The following describes two proteins that form a bound complex.

Residue-level contacts at the interface:
Residue I192 in protein 1 contacts residue M183 in protein 2 (closest heavy-atom distance 4.5 Å).
Residue T188 in protein 1 contacts residue T184 in protein 2 (closest heavy-atom distance 3.0 Å).
Residue A197 in protein 1 is in contact with residue N322 in protein 2 (closest heavy-atom distance 3.6 Å).
Residue I190 in protein 1 contacts residue R181 in protein 2 (closest heavy-atom distance 3.5 Å).
Residue T188 in protein 1 contacts residue S186 in protein 2 (closest heavy-atom distance 4.9 Å).
Residue S189 in protein 1 interacts with residue T185 in protein 2 (closest heavy-atom distance 3.2 Å).
Residue T187 in protein 1 interacts with residue T187 in protein 2 (closest heavy-atom distance 4.4 Å).
Residue I190 in protein 1 interacts with residue T185 in protein 2 (closest heavy-atom distance 3.2 Å).
Residue D191 in protein 1 contacts residue S180 in protein 2 (closest heavy-atom distance 3.3 Å).
Residue A200 in protein 1 interacts with residue N322 in protein 2 (closest heavy-atom distance 3.5 Å).
Residue I192 in protein 1 is in contact with residue A198 in protein 2 (closest heavy-atom distance 3.6 Å).
Residue F222 in protein 1 contacts residue Y310 in protein 2 (closest heavy-atom distance 4.5 Å).
Residue M193 in protein 1 contacts residue E178 in protein 2 (closest heavy-atom distance 3.7 Å).
Residue T188 in protein 1 interacts with residue T187 in protein 2 (closest heavy-atom distance 4.5 Å).
Residue I192 in protein 1 is in contact with residue L195 in protein 2 (closest heavy-atom distance 4.5 Å).
Residue T188 in protein 1 interacts with residue M183 in protein 2 (closest heavy-atom distance 3.4 Å).
Residue M193 in protein 1 interacts with residue L202 in protein 2 (closest heavy-atom distance 4.2 Å).
Residue F222 in protein 1 contacts residue D316 in protein 2 (closest heavy-atom distance 4.2 Å).
Residue L195 in protein 1 contacts residue L195 in protein 2 (closest heavy-atom distance 3.9 Å).
Residue S189 in protein 1 interacts with residue M183 in protein 2 (closest heavy-atom distance 2.8 Å).
Residue M193 in protein 1 contacts residue L179 in protein 2 (closest heavy-atom distance 3.8 Å).
Residue L195 in protein 1 contacts residue Y199 in protein 2 (closest heavy-atom distance 3.6 Å).
Residue I190 in protein 1 contacts residue M183 in protein 2 (closest heavy-atom distance 2.8 Å).
Residue M193 in protein 1 interacts with residue P324 in protein 2 (closest heavy-atom distance 4.7 Å).
Residue I190 in protein 1 contacts residue I190 in protein 2 (closest heavy-atom distance 3.5 Å).
Residue D191 in protein 1 interacts with residue Q182 in protein 2 (closest heavy-atom distance 4.4 Å).
Residue R208 in protein 1 contacts residue D316 in protein 2 (closest heavy-atom distance 2.9 Å).
Residue I192 in protein 1 is in contact with residue Y199 in protein 2 (closest heavy-atom distance 3.1 Å).
Residue M193 in protein 1 contacts residue S180 in protein 2 (closest heavy-atom distance 3.4 Å).
Residue I190 in protein 1 interacts with residue L195 in protein 2 (closest heavy-atom distance 4.3 Å).
Residue T188 in protein 1 contacts residue T185 in protein 2 (closest heavy-atom distance 3.0 Å).
Residue A200 in protein 1 interacts with residue V318 in protein 2 (closest heavy-atom distance 3.9 Å).
Residue I190 in protein 1 interacts with residue Q182 in protein 2 (closest heavy-atom distance 3.2 Å).
Residue R208 in protein 1 contacts residue Y310 in protein 2 (closest heavy-atom distance 4.0 Å).
Residue F222 in protein 1 interacts with residue G315 in protein 2 (closest heavy-atom distance 4.4 Å).
Residue S189 in protein 1 contacts residue T184 in protein 2 (closest heavy-atom distance 4.4 Å).
Residue M193 in protein 1 is in contact with residue R181 in protein 2 (closest heavy-atom distance 3.3 Å).
Residue F222 in protein 1 interacts with residue A314 in protein 2 (closest heavy-atom distance 3.5 Å).
Residue I192 in protein 1 interacts with residue L202 in protein 2 (closest heavy-atom distance 4.5 Å).
Residue T204 in protein 1 interacts with residue V318 in protein 2 (closest heavy-atom distance 3.6 Å).
Residue S189 in protein 1 interacts with residue Q182 in protein 2 (closest heavy-atom distance 3.9 Å).
Residue I192 in protein 1 is in contact with residue Q182 in protein 2 (closest heavy-atom distance 4.8 Å).
Residue D191 in protein 1 is in contact with residue R181 in protein 2 (closest heavy-atom distance 3.0 Å).
Residue A197 in protein 1 contacts residue L323 in protein 2 (closest heavy-atom distance 4.7 Å).
Residue D191 in protein 1 interacts with residue L179 in protein 2 (closest heavy-atom distance 4.5 Å).
Residue Q196 in protein 1 interacts with residue Y199 in protein 2 (closest heavy-atom distance 4.6 Å).
Residue I192 in protein 1 is in contact with residue R181 in protein 2 (closest heavy-atom distance 2.9 Å).
Residue F222 in protein 1 contacts residue P317 in protein 2 (closest heavy-atom distance 4.7 Å).
Residue Q196 in protein 1 is in contact with residue N322 in protein 2 (closest heavy-atom distance 4.2 Å).

Sequence of protein 2:
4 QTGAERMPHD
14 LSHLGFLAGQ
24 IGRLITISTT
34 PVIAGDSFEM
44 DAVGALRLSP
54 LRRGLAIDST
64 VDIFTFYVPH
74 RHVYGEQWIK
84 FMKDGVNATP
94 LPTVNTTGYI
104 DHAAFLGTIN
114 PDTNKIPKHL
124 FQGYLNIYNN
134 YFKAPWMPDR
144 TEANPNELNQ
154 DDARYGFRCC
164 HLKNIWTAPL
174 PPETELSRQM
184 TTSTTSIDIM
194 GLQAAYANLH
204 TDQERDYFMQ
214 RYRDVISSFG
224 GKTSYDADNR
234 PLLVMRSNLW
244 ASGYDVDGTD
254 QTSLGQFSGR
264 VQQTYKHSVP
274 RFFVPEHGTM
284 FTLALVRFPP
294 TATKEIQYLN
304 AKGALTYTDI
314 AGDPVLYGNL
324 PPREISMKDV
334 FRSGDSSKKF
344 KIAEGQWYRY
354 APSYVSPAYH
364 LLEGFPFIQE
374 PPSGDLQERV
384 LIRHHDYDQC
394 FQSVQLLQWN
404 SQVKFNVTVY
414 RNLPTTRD

Sequence of protein 1:
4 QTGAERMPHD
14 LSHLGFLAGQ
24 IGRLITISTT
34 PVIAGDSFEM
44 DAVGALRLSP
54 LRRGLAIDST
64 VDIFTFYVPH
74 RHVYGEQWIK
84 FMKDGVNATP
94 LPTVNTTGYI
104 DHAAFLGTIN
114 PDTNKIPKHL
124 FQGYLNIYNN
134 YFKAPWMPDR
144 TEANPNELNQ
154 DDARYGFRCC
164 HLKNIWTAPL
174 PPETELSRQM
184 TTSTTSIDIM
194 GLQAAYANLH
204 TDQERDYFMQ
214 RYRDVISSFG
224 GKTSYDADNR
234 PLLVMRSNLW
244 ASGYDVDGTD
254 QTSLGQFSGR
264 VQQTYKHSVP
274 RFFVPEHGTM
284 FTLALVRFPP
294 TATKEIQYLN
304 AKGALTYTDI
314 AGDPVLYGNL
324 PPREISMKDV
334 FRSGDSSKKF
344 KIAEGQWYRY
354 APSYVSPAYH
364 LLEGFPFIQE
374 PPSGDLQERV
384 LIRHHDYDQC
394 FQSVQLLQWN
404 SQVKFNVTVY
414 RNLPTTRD